Residue-level contacts at the interface:
Residue D32 in the first protein contacts residue L143 in the second protein (closest heavy-atom distance 3.1 Å).
Residue F39 in the first protein contacts residue I136 in the second protein (closest heavy-atom distance 4.2 Å).
Residue L29 in the first protein interacts with residue I136 in the second protein (closest heavy-atom distance 3.3 Å).
Residue L29 in the first protein interacts with residue S133 in the second protein (closest heavy-atom distance 3.9 Å).
Residue L27 in the first protein is in contact with residue F132 in the second protein (closest heavy-atom distance 4.4 Å).
Residue E31 in the first protein contacts residue R130 in the second protein (closest heavy-atom distance 4.6 Å).
Residue L27 in the first protein contacts residue F129 in the second protein (closest heavy-atom distance 3.8 Å).
Residue L27 in the first protein interacts with residue R130 in the second protein (closest heavy-atom distance 2.5 Å).
Residue F39 in the first protein interacts with residue Y139 in the second protein (closest heavy-atom distance 4.7 Å).
Residue E34 in the first protein contacts residue L143 in the second protein (closest heavy-atom distance 4.5 Å).
Residue G28 in the first protein contacts residue R130 in the second protein (closest heavy-atom distance 4.5 Å).
Residue N35 in the first protein contacts residue Y139 in the second protein (closest heavy-atom distance 3.0 Å).
Residue W38 in the first protein is in contact with residue Y139 in the second protein (closest heavy-atom distance 2.9 Å).
Residue L27 in the first protein interacts with residue S133 in the second protein (closest heavy-atom distance 3.4 Å).
Residue N35 in the first protein interacts with residue L143 in the second protein (closest heavy-atom distance 3.6 Å).
Residue E34 in the first protein is in contact with residue Y139 in the second protein (closest heavy-atom distance 4.6 Å).
Residue P26 in the first protein is in contact with residue R130 in the second protein (closest heavy-atom distance 4.6 Å).

Sequence of the second protein:
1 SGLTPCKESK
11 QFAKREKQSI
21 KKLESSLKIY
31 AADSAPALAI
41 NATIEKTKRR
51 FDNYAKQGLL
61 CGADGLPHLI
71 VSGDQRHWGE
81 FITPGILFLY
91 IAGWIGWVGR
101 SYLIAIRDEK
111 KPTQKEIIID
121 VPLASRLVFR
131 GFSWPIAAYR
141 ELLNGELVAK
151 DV

This data describes a binding interaction between two proteins.

Sequence of the first protein:
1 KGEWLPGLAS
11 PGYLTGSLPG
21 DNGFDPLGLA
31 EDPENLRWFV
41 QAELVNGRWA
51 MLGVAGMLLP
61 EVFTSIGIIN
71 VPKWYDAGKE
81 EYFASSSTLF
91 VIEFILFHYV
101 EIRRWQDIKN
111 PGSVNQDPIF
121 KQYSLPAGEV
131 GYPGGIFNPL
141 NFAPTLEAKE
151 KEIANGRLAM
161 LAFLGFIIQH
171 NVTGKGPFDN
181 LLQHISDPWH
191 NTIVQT